Sequence of chain A:
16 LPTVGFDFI

Sequence of chain B:
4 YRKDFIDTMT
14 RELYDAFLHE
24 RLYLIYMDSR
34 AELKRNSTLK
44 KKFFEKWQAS

The following describes two proteins that form a bound complex.

Interface contacts:
Residue D18 in chain B contacts residue D22 in chain A (closest heavy-atom distance 3.9 Å).
Residue E23 in chain B contacts residue F21 in chain A (closest heavy-atom distance 3.7 Å).
Residue F20 in chain B is in contact with residue F21 in chain A (closest heavy-atom distance 3.7 Å).
Residue A19 in chain B interacts with residue G20 in chain A (closest heavy-atom distance 3.9 Å).
Residue H22 in chain B interacts with residue D22 in chain A (closest heavy-atom distance 2.9 Å).
Residue M12 in chain B is in contact with residue F23 in chain A (closest heavy-atom distance 4.1 Å).
Residue L16 in chain B is in contact with residue F23 in chain A (closest heavy-atom distance 3.6 Å).
Residue L16 in chain B is in contact with residue F21 in chain A (closest heavy-atom distance 4.1 Å).
Residue E23 in chain B contacts residue P17 in chain A (closest heavy-atom distance 4.1 Å).
Residue L27 in chain B is in contact with residue T18 in chain A (closest heavy-atom distance 4.2 Å).
Residue Y26 in chain B interacts with residue T18 in chain A (closest heavy-atom distance 4.8 Å).
Residue H22 in chain B contacts residue G20 in chain A (closest heavy-atom distance 3.1 Å).
Residue Y26 in chain B is in contact with residue G20 in chain A (closest heavy-atom distance 3.6 Å).
Residue E15 in chain B contacts residue F23 in chain A (closest heavy-atom distance 4.2 Å).
Residue E23 in chain B contacts residue T18 in chain A (closest heavy-atom distance 2.4 Å).
Residue E23 in chain B is in contact with residue G20 in chain A (closest heavy-atom distance 3.3 Å).
Residue A19 in chain B interacts with residue F21 in chain A (closest heavy-atom distance 3.5 Å).
Residue E23 in chain B is in contact with residue D22 in chain A (closest heavy-atom distance 5.0 Å).
Residue Y26 in chain B interacts with residue V19 in chain A (closest heavy-atom distance 4.6 Å).
Residue A19 in chain B is in contact with residue D22 in chain A (closest heavy-atom distance 3.4 Å).
Residue A19 in chain B contacts residue F23 in chain A (closest heavy-atom distance 3.5 Å).